Sequence of the first protein:
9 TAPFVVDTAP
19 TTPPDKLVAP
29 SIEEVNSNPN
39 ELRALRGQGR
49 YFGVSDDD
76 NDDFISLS

The following describes two proteins that form a bound complex.

Contacts between the two chains:
Residue T934 in the second protein contacts residue S35 in the first protein (closest heavy-atom distance 3.0 Å).
Residue L265 in the second protein contacts residue D78 in the first protein (closest heavy-atom distance 2.9 Å).
Residue Y264 in the second protein interacts with residue D78 in the first protein (closest heavy-atom distance 3.5 Å).
Residue T942 in the second protein contacts residue R44 in the first protein (closest heavy-atom distance 2.8 Å).
Residue G262 in the second protein interacts with residue I80 in the first protein (closest heavy-atom distance 3.1 Å).
Residue K329 in the second protein interacts with residue I80 in the first protein (closest heavy-atom distance 3.7 Å).
Residue I263 in the second protein is in contact with residue F79 in the first protein (closest heavy-atom distance 3.4 Å).
Residue P384 in the second protein contacts residue F50 in the first protein (closest heavy-atom distance 3.5 Å).
Residue E876 in the second protein is in contact with residue L25 in the first protein (closest heavy-atom distance 3.5 Å).
Residue E345 in the second protein is in contact with residue Y49 in the first protein (closest heavy-atom distance 2.8 Å).
Residue N277 in the second protein is in contact with residue D78 in the first protein (closest heavy-atom distance 2.7 Å).
Residue Y945 in the second protein interacts with residue R48 in the first protein (closest heavy-atom distance 3.5 Å).
Residue Q937 in the second protein is in contact with residue S35 in the first protein (closest heavy-atom distance 3.4 Å).
Residue E924 in the second protein is in contact with residue S29 in the first protein (closest heavy-atom distance 3.6 Å).
Residue R274 in the second protein interacts with residue D78 in the first protein (closest heavy-atom distance 2.2 Å).
Residue K881 in the second protein is in contact with residue E31 in the first protein (closest heavy-atom distance 3.6 Å).
Residue Q937 in the second protein is in contact with residue V33 in the first protein (closest heavy-atom distance 3.1 Å).
Residue M325 in the second protein is in contact with residue S81 in the first protein (closest heavy-atom distance 3.5 Å).
Residue C874 in the second protein contacts residue K24 in the first protein (closest heavy-atom distance 2.6 Å).
Residue K875 in the second protein interacts with residue L25 in the first protein (closest heavy-atom distance 3.5 Å).
Residue D261 in the second protein interacts with residue L82 in the first protein (closest heavy-atom distance 2.8 Å).
Residue K940 in the second protein contacts residue P28 in the first protein (closest heavy-atom distance 3.6 Å).
Residue K875 in the second protein is in contact with residue K24 in the first protein (closest heavy-atom distance 3.1 Å).
Residue L408 in the second protein is in contact with residue Y49 in the first protein (closest heavy-atom distance 3.6 Å).
Residue A877 in the second protein is in contact with residue A27 in the first protein (closest heavy-atom distance 2.8 Å).
Residue I389 in the second protein interacts with residue Y49 in the first protein (closest heavy-atom distance 3.6 Å).
Residue T936 in the second protein contacts residue N36 in the first protein (closest heavy-atom distance 3.7 Å).
Residue K940 in the second protein interacts with residue N36 in the first protein (closest heavy-atom distance 3.0 Å).
Residue E928 in the second protein interacts with residue I30 in the first protein (closest heavy-atom distance 3.5 Å).
Residue E921 in the second protein interacts with residue K24 in the first protein (closest heavy-atom distance 2.7 Å).
Residue K940 in the second protein interacts with residue R44 in the first protein (closest heavy-atom distance 2.8 Å).
Residue E946 in the second protein interacts with residue R48 in the first protein (closest heavy-atom distance 2.6 Å).
Residue A877 in the second protein interacts with residue V26 in the first protein (closest heavy-atom distance 3.3 Å).
Residue L404 in the second protein contacts residue Y49 in the first protein (closest heavy-atom distance 3.6 Å).
Residue D943 in the second protein contacts residue R44 in the first protein (closest heavy-atom distance 3.6 Å).
Residue H388 in the second protein is in contact with residue R41 in the first protein (closest heavy-atom distance 2.8 Å).
Residue E345 in the second protein is in contact with residue R48 in the first protein (closest heavy-atom distance 3.1 Å).
Residue Q252 in the second protein interacts with residue N76 in the first protein (closest heavy-atom distance 3.5 Å).
Residue Q937 in the second protein interacts with residue N34 in the first protein (closest heavy-atom distance 3.4 Å).
Residue P384 in the second protein is in contact with residue L40 in the first protein (closest heavy-atom distance 3.6 Å).
Residue D261 in the second protein interacts with residue S81 in the first protein (closest heavy-atom distance 3.4 Å).
Residue K940 in the second protein interacts with residue E39 in the first protein (closest heavy-atom distance 2.9 Å).
Residue R477 in the second protein interacts with residue N76 in the first protein (closest heavy-atom distance 3.7 Å).
Residue E876 in the second protein is in contact with residue R44 in the first protein (closest heavy-atom distance 2.8 Å).
Residue Q385 in the second protein contacts residue Y49 in the first protein (closest heavy-atom distance 2.4 Å).
Residue R274 in the second protein contacts residue N76 in the first protein (closest heavy-atom distance 3.7 Å).
Residue I263 in the second protein contacts residue I80 in the first protein (closest heavy-atom distance 2.9 Å).
Residue E924 in the second protein contacts residue I30 in the first protein (closest heavy-atom distance 3.3 Å).
Residue C939 in the second protein interacts with residue R44 in the first protein (closest heavy-atom distance 3.0 Å).
Residue M941 in the second protein is in contact with residue A27 in the first protein (closest heavy-atom distance 3.5 Å).
Residue A877 in the second protein is in contact with residue L25 in the first protein (closest heavy-atom distance 2.8 Å).
Residue G262 in the second protein is in contact with residue F79 in the first protein (closest heavy-atom distance 3.6 Å).
Residue H388 in the second protein contacts residue Y49 in the first protein (closest heavy-atom distance 3.7 Å).
Residue E876 in the second protein contacts residue P28 in the first protein (closest heavy-atom distance 3.6 Å).
Residue Y264 in the second protein contacts residue F79 in the first protein (closest heavy-atom distance 3.5 Å).
Residue P384 in the second protein is in contact with residue P37 in the first protein (closest heavy-atom distance 3.4 Å).
Residue K940 in the second protein contacts residue N34 in the first protein (closest heavy-atom distance 2.8 Å).
Residue G260 in the second protein contacts residue L82 in the first protein (closest heavy-atom distance 3.6 Å).
Residue K940 in the second protein contacts residue V33 in the first protein (closest heavy-atom distance 3.5 Å).
Residue Q385 in the second protein is in contact with residue F50 in the first protein (closest heavy-atom distance 3.6 Å).

Sequence of the second protein:
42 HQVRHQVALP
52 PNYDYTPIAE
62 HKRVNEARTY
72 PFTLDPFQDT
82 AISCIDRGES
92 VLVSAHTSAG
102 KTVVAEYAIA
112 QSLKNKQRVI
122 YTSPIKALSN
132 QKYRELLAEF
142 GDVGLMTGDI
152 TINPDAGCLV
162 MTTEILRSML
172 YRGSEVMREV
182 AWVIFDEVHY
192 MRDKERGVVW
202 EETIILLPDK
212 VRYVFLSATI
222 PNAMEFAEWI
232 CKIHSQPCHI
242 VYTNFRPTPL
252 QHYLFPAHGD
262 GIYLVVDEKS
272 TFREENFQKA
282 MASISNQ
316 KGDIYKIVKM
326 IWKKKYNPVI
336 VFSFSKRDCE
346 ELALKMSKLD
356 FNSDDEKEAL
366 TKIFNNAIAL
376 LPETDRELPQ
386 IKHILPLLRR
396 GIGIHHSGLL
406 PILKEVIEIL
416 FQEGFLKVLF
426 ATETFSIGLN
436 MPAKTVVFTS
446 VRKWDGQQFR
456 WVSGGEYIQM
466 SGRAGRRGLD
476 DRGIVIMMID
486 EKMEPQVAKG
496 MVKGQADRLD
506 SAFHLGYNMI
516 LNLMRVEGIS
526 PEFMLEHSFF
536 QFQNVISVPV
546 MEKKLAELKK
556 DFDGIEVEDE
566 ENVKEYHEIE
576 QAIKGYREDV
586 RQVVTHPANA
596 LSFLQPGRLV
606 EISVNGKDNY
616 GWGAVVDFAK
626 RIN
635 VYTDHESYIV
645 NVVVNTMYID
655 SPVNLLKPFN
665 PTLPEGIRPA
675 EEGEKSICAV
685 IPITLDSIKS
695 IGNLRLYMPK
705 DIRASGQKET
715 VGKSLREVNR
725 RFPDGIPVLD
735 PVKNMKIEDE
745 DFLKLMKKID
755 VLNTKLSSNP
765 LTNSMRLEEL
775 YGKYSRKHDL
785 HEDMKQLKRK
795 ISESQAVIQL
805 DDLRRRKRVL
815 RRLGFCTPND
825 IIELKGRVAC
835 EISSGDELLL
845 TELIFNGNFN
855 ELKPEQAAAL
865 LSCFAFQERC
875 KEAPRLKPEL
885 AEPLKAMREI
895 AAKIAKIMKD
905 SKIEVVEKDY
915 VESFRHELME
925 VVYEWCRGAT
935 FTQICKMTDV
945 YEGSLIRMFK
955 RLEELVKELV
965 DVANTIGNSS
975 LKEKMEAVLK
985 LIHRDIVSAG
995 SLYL